This data describes a binding interaction between two proteins.

Contacts between the two chains:
Residue N102 in the second protein interacts with residue V6 in the first protein (closest heavy-atom distance 3.0 Å).
Residue Q111 in the second protein contacts residue V6 in the first protein (closest heavy-atom distance 3.4 Å).
Residue Q63 in the second protein interacts with residue V6 in the first protein (closest heavy-atom distance 4.6 Å).
Residue A101 in the second protein contacts residue V6 in the first protein (closest heavy-atom distance 3.8 Å).
Residue G72 in the second protein contacts residue V6 in the first protein (closest heavy-atom distance 3.8 Å).
Residue T73 in the second protein contacts residue V6 in the first protein (closest heavy-atom distance 4.0 Å).
Residue A103 in the second protein interacts with residue V6 in the first protein (closest heavy-atom distance 3.5 Å).
Residue R55 in the second protein is in contact with residue V9 in the first protein (closest heavy-atom distance 3.5 Å).
Residue G74 in the second protein is in contact with residue V6 in the first protein (closest heavy-atom distance 4.6 Å).

Sequence of the first protein:
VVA

Sequence of the second protein:
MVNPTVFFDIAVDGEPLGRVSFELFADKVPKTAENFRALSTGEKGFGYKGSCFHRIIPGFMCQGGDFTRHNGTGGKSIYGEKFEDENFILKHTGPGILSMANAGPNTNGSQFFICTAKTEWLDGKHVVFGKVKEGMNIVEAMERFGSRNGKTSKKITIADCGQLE